The following describes two proteins that form a bound complex.

Interface contacts:
Residue P14 in chain A contacts residue A11 in chain B (closest heavy-atom distance 3.7 Å).
Residue A15 in chain A is in contact with residue I2 in chain B (closest heavy-atom distance 4.1 Å).
Residue P14 in chain A contacts residue I2 in chain B (closest heavy-atom distance 4.0 Å).
Residue E12 in chain A contacts residue A11 in chain B (closest heavy-atom distance 3.3 Å).
Residue R34 in chain A interacts with residue I2 in chain B (closest heavy-atom distance 4.8 Å).
Residue P65 in chain A is in contact with residue A3 in chain B (closest heavy-atom distance 3.7 Å).
Residue E12 in chain A is in contact with residue I2 in chain B (closest heavy-atom distance 4.9 Å).
Residue L11 in chain A contacts residue I2 in chain B (closest heavy-atom distance 4.9 Å).
Residue P65 in chain A is in contact with residue L4 in chain B (closest heavy-atom distance 3.6 Å).
Residue P65 in chain A interacts with residue I2 in chain B (closest heavy-atom distance 3.5 Å).
Residue S13 in chain A is in contact with residue A11 in chain B (closest heavy-atom distance 4.4 Å).
Residue A35 in chain A interacts with residue I2 in chain B (closest heavy-atom distance 3.7 Å).
Residue W83 in chain A contacts residue I2 in chain B (closest heavy-atom distance 4.8 Å).
Residue I63 in chain A is in contact with residue I2 in chain B (closest heavy-atom distance 3.5 Å).
Residue P14 in chain A is in contact with residue L10 in chain B (closest heavy-atom distance 3.7 Å).
Residue S13 in chain A interacts with residue I2 in chain B (closest heavy-atom distance 3.3 Å).

Sequence of chain A:
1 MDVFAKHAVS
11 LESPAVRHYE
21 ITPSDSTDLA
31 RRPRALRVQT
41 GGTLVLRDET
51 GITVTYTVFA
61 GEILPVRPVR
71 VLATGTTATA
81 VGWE

Sequence of chain B:
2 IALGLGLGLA